These two protein chains interact to form a complex.

Residue-level contacts at the interface:
Residue F362 in the first protein contacts residue D345 in the second protein (closest heavy-atom distance 3.8 Å).
Residue S373 in the first protein contacts residue F356 in the second protein (closest heavy-atom distance 4.3 Å).
Residue Q228 in the first protein interacts with residue Y347 in the second protein (closest heavy-atom distance 3.9 Å).
Residue M222 in the first protein interacts with residue I359 in the second protein (closest heavy-atom distance 3.6 Å).
Residue M372 in the first protein contacts residue V350 in the second protein (closest heavy-atom distance 3.5 Å).
Residue T364 in the first protein contacts residue Y347 in the second protein (closest heavy-atom distance 4.3 Å).
Residue L232 in the first protein contacts residue I344 in the second protein (closest heavy-atom distance 4.0 Å).
Residue Q228 in the first protein interacts with residue I344 in the second protein (closest heavy-atom distance 4.7 Å).
Residue E220 in the first protein contacts residue K358 in the second protein (closest heavy-atom distance 4.1 Å).
Residue M222 in the first protein is in contact with residue I357 in the second protein (closest heavy-atom distance 3.0 Å).
Residue I518 in the first protein interacts with residue I359 in the second protein (closest heavy-atom distance 4.2 Å).
Residue P365 in the first protein contacts residue V350 in the second protein (closest heavy-atom distance 3.6 Å).
Residue N361 in the first protein is in contact with residue R346 in the second protein (closest heavy-atom distance 2.9 Å).
Residue M372 in the first protein interacts with residue S351 in the second protein (closest heavy-atom distance 3.8 Å).
Residue R369 in the first protein contacts residue K352 in the second protein (closest heavy-atom distance 4.7 Å).
Residue Q368 in the first protein interacts with residue Y347 in the second protein (closest heavy-atom distance 4.0 Å).
Residue Q230 in the first protein contacts residue I344 in the second protein (closest heavy-atom distance 2.8 Å).
Residue G292 in the first protein contacts residue Y347 in the second protein (closest heavy-atom distance 3.4 Å).
Residue R522 in the first protein interacts with residue I359 in the second protein (closest heavy-atom distance 3.4 Å).
Residue I293 in the first protein interacts with residue Y347 in the second protein (closest heavy-atom distance 3.8 Å).
Residue V221 in the first protein is in contact with residue I357 in the second protein (closest heavy-atom distance 3.3 Å).
Residue F362 in the first protein contacts residue R346 in the second protein (closest heavy-atom distance 3.1 Å).
Residue V221 in the first protein contacts residue K358 in the second protein (closest heavy-atom distance 3.7 Å).
Residue E220 in the first protein interacts with residue I357 in the second protein (closest heavy-atom distance 4.7 Å).
Residue R369 in the first protein interacts with residue F354 in the second protein (closest heavy-atom distance 3.3 Å).
Residue L232 in the first protein interacts with residue Y347 in the second protein (closest heavy-atom distance 3.6 Å).
Residue K375 in the first protein is in contact with residue K352 in the second protein (closest heavy-atom distance 4.0 Å).
Residue E220 in the first protein interacts with residue I359 in the second protein (closest heavy-atom distance 3.9 Å).
Residue R511 in the first protein is in contact with residue I357 in the second protein (closest heavy-atom distance 3.5 Å).
Residue Q228 in the first protein contacts residue E348 in the second protein (closest heavy-atom distance 3.8 Å).
Residue M360 in the first protein interacts with residue Q349 in the second protein (closest heavy-atom distance 3.4 Å).
Residue M372 in the first protein is in contact with residue F354 in the second protein (closest heavy-atom distance 3.5 Å).
Residue L232 in the first protein contacts residue D345 in the second protein (closest heavy-atom distance 3.5 Å).
Residue P226 in the first protein is in contact with residue E348 in the second protein (closest heavy-atom distance 4.1 Å).
Residue V376 in the first protein is in contact with residue F356 in the second protein (closest heavy-atom distance 4.0 Å).
Residue P365 in the first protein interacts with residue Y347 in the second protein (closest heavy-atom distance 4.5 Å).
Residue M222 in the first protein interacts with residue F356 in the second protein (closest heavy-atom distance 4.0 Å).
Residue R369 in the first protein interacts with residue D353 in the second protein (closest heavy-atom distance 4.3 Å).
Residue Q368 in the first protein interacts with residue V350 in the second protein (closest heavy-atom distance 3.4 Å).
Residue S377 in the first protein is in contact with residue F356 in the second protein (closest heavy-atom distance 4.8 Å).
Residue R369 in the first protein contacts residue S351 in the second protein (closest heavy-atom distance 2.5 Å).
Residue F362 in the first protein interacts with residue Y347 in the second protein (closest heavy-atom distance 3.2 Å).
Residue M344 in the first protein contacts residue R346 in the second protein (closest heavy-atom distance 3.3 Å).
Residue Y519 in the first protein interacts with residue I359 in the second protein (closest heavy-atom distance 4.0 Å).
Residue V221 in the first protein is in contact with residue I359 in the second protein (closest heavy-atom distance 3.5 Å).
Residue Q368 in the first protein interacts with residue E348 in the second protein (closest heavy-atom distance 3.8 Å).
Residue R369 in the first protein contacts residue V350 in the second protein (closest heavy-atom distance 3.5 Å).
Residue P365 in the first protein interacts with residue E348 in the second protein (closest heavy-atom distance 4.6 Å).
Residue M372 in the first protein interacts with residue K352 in the second protein (closest heavy-atom distance 3.6 Å).
Residue V223 in the first protein is in contact with residue F354 in the second protein (closest heavy-atom distance 3.9 Å).
Residue N361 in the first protein is in contact with residue Y347 in the second protein (closest heavy-atom distance 3.4 Å).
Residue S363 in the first protein is in contact with residue Y347 in the second protein (closest heavy-atom distance 3.3 Å).
Residue S373 in the first protein is in contact with residue F354 in the second protein (closest heavy-atom distance 3.5 Å).
Residue V223 in the first protein interacts with residue E355 in the second protein (closest heavy-atom distance 4.2 Å).
Residue V221 in the first protein interacts with residue F356 in the second protein (closest heavy-atom distance 3.8 Å).
Residue M222 in the first protein contacts residue E355 in the second protein (closest heavy-atom distance 4.7 Å).
Residue Q368 in the first protein contacts residue Q349 in the second protein (closest heavy-atom distance 4.1 Å).
Residue V223 in the first protein is in contact with residue F356 in the second protein (closest heavy-atom distance 3.4 Å).
Residue N361 in the first protein interacts with residue Q349 in the second protein (closest heavy-atom distance 4.3 Å).
Residue V376 in the first protein contacts residue F354 in the second protein (closest heavy-atom distance 4.7 Å).

Sequence of the first protein:
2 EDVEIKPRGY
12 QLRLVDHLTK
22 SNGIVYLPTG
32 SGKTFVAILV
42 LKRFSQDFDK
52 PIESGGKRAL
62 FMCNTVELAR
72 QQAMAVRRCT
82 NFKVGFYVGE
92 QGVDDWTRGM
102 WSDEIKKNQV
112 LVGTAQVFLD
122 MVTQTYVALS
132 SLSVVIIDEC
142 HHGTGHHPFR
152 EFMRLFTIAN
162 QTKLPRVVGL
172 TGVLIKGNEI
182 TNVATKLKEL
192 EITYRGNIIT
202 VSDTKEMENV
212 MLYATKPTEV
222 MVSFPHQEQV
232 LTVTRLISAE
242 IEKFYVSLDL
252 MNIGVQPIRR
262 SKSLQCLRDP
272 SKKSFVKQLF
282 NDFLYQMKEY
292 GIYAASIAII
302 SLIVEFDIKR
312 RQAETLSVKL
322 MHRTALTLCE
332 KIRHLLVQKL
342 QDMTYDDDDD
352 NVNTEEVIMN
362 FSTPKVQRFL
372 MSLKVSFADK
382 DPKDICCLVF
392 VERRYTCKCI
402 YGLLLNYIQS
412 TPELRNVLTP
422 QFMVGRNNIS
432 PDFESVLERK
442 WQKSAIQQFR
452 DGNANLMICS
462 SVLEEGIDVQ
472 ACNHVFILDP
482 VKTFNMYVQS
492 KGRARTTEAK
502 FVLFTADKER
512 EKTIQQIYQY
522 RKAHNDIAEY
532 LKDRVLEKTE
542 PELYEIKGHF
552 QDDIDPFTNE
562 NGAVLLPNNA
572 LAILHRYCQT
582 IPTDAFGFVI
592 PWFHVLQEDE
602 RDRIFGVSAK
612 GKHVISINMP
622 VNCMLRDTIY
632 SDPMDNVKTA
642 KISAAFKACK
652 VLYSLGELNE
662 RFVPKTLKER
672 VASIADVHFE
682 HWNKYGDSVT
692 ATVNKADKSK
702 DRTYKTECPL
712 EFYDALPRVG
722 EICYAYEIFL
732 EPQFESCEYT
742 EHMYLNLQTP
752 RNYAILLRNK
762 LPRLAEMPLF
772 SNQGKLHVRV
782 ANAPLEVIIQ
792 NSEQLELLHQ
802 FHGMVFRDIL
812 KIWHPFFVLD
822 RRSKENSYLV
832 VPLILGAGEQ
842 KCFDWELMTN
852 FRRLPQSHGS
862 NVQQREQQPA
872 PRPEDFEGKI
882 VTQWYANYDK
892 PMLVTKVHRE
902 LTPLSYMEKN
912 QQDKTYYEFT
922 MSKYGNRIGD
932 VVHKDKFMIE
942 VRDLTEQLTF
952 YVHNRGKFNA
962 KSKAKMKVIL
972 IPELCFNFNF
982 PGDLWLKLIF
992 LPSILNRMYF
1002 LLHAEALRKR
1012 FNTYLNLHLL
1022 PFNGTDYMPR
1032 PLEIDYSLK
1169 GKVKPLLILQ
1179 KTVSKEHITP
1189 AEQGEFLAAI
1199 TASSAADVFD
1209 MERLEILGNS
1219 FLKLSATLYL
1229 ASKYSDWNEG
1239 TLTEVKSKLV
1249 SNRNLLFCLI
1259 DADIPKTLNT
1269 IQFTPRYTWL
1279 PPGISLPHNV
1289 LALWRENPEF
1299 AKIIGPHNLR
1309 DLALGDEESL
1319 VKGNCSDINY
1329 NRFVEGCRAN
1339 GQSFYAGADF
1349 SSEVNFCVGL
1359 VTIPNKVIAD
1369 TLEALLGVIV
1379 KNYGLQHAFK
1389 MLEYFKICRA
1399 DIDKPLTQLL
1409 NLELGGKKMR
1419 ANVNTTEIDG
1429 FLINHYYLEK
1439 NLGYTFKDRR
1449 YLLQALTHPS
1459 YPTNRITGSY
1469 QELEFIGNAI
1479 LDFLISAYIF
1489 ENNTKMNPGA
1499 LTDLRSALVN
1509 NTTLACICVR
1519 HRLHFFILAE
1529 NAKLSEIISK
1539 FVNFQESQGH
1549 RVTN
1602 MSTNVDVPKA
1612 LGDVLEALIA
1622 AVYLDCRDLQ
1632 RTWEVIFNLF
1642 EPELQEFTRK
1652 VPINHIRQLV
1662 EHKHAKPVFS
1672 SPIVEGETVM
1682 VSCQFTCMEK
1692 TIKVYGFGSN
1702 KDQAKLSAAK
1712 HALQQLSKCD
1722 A

Sequence of the second protein:
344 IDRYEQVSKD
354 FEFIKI